Sequence of the first protein:
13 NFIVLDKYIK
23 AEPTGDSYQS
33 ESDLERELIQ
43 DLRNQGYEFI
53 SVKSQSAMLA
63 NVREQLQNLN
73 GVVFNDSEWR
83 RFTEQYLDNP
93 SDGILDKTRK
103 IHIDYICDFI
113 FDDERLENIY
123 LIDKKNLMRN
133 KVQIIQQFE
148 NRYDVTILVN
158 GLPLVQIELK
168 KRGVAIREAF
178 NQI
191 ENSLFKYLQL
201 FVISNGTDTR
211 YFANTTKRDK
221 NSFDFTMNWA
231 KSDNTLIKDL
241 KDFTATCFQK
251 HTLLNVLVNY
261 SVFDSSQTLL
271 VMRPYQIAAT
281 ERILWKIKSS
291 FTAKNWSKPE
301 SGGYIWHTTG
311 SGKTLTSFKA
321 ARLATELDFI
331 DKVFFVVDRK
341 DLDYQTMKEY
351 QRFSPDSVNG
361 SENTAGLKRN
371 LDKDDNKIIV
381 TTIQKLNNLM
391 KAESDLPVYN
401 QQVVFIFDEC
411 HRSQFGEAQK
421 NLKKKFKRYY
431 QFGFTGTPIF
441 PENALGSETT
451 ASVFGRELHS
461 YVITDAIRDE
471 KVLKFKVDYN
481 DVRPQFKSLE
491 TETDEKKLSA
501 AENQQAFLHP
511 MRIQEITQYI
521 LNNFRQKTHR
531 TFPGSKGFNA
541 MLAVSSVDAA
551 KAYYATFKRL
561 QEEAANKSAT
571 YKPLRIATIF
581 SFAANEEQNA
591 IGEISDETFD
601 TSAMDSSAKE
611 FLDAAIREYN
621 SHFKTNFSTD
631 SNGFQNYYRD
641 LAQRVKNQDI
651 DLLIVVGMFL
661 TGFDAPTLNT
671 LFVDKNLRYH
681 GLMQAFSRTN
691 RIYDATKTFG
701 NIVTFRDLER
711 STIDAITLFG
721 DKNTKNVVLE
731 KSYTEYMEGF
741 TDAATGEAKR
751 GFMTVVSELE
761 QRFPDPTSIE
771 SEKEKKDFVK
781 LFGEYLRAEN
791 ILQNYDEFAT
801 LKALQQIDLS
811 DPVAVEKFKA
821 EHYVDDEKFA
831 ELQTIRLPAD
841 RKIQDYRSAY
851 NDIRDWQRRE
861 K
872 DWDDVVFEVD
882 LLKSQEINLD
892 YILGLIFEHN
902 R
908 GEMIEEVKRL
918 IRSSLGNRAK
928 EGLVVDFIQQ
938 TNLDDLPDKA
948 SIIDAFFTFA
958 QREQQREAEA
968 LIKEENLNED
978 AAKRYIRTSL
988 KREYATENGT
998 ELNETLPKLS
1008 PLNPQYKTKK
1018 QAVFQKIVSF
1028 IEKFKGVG

Contacts between the two chains:
Residue E362 in the first protein contacts residue E108 in the second protein (closest heavy-atom distance 2.4 Å).
Residue S361 in the first protein is in contact with residue E108 in the second protein (closest heavy-atom distance 3.2 Å).
Residue R339 in the first protein is in contact with residue E111 in the second protein (closest heavy-atom distance 4.8 Å).
Residue G360 in the first protein contacts residue E108 in the second protein (closest heavy-atom distance 3.0 Å).

The following describes two proteins that form a bound complex.

Sequence of the second protein:
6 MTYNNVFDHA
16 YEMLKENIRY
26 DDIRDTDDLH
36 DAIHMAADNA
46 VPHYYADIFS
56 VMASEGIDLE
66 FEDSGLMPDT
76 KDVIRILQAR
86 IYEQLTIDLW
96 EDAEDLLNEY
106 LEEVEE